Residue-level contacts at the interface:
Residue N162 in the second protein is in contact with residue V890 in the first protein (closest heavy-atom distance 3.7 Å).
Residue T164 in the second protein contacts residue V890 in the first protein (closest heavy-atom distance 4.9 Å).
Residue T62 in the second protein interacts with residue T891 in the first protein (closest heavy-atom distance 4.9 Å).
Residue L165 in the second protein interacts with residue N938 in the first protein (closest heavy-atom distance 4.5 Å).
Residue T164 in the second protein interacts with residue N938 in the first protein (closest heavy-atom distance 4.7 Å).
Residue N162 in the second protein interacts with residue V872 in the first protein (closest heavy-atom distance 3.8 Å).
Residue K60 in the second protein contacts residue N938 in the first protein (closest heavy-atom distance 4.8 Å).

Sequence of the second protein:
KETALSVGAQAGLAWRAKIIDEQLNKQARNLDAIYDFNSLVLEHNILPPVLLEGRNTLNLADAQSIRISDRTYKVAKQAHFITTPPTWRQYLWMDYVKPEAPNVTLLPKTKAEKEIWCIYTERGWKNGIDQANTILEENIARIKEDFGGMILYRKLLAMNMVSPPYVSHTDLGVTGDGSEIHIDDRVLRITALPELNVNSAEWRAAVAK

This data describes a binding interaction between two proteins.

Sequence of the first protein:
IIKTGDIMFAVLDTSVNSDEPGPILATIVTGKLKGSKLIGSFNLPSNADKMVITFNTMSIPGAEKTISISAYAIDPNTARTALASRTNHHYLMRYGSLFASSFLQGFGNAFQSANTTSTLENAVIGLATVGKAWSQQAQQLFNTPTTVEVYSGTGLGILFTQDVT